Sequence of chain A:
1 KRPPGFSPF

Sequence of chain B:
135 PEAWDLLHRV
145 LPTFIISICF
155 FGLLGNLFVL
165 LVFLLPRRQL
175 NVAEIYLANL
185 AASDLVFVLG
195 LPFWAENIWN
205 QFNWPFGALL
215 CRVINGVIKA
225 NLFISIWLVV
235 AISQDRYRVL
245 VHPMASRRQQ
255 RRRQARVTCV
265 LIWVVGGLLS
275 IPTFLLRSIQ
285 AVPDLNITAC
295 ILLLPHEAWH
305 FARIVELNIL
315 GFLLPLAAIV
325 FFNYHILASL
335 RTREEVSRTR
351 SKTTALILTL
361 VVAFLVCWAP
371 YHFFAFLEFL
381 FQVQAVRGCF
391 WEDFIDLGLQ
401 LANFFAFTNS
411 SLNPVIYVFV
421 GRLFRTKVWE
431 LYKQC

These two protein chains interact to form a complex.

Contacts between the two chains:
Residue F404 in chain B interacts with residue P8 in chain A (closest heavy-atom distance 3.4 Å).
Residue L399 in chain B interacts with residue K1 in chain A (closest heavy-atom distance 4.8 Å).
Residue N403 in chain B is in contact with residue P8 in chain A (closest heavy-atom distance 3.2 Å).
Residue Y371 in chain B interacts with residue F9 in chain A (closest heavy-atom distance 3.4 Å).
Residue W138 in chain B contacts residue R2 in chain A (closest heavy-atom distance 3.4 Å).
Residue H304 in chain B is in contact with residue P4 in chain A (closest heavy-atom distance 3.9 Å).
Residue R281 in chain B interacts with residue F6 in chain A (closest heavy-atom distance 4.5 Å).
Residue K223 in chain B contacts residue F9 in chain A (closest heavy-atom distance 3.4 Å).
Residue L399 in chain B interacts with residue S7 in chain A (closest heavy-atom distance 4.5 Å).
Residue Y371 in chain B interacts with residue S7 in chain A (closest heavy-atom distance 4.2 Å).
Residue L289 in chain B contacts residue R2 in chain A (closest heavy-atom distance 3.5 Å).
Residue I291 in chain B interacts with residue F6 in chain A (closest heavy-atom distance 4.3 Å).
Residue R307 in chain B interacts with residue F9 in chain A (closest heavy-atom distance 2.7 Å).
Residue R281 in chain B contacts residue S7 in chain A (closest heavy-atom distance 3.1 Å).
Residue F407 in chain B contacts residue P8 in chain A (closest heavy-atom distance 4.3 Å).
Residue L311 in chain B interacts with residue F9 in chain A (closest heavy-atom distance 4.2 Å).
Residue Q382 in chain B is in contact with residue P4 in chain A (closest heavy-atom distance 3.9 Å).
Residue A293 in chain B interacts with residue F6 in chain A (closest heavy-atom distance 4.2 Å).
Residue W198 in chain B interacts with residue F6 in chain A (closest heavy-atom distance 3.4 Å).
Residue L296 in chain B is in contact with residue F9 in chain A (closest heavy-atom distance 4.8 Å).
Residue F206 in chain B interacts with residue F6 in chain A (closest heavy-atom distance 2.8 Å).
Residue D396 in chain B interacts with residue R2 in chain A (closest heavy-atom distance 2.8 Å).
Residue I295 in chain B interacts with residue F6 in chain A (closest heavy-atom distance 4.5 Å).
Residue A406 in chain B contacts residue F9 in chain A (closest heavy-atom distance 4.1 Å).
Residue Q382 in chain B interacts with residue K1 in chain A (closest heavy-atom distance 4.7 Å).
Residue E378 in chain B contacts residue P4 in chain A (closest heavy-atom distance 4.3 Å).
Residue L289 in chain B contacts residue F6 in chain A (closest heavy-atom distance 4.2 Å).
Residue I222 in chain B interacts with residue F9 in chain A (closest heavy-atom distance 3.6 Å).
Residue L296 in chain B is in contact with residue G5 in chain A (closest heavy-atom distance 3.8 Å).
Residue E378 in chain B contacts residue K1 in chain A (closest heavy-atom distance 3.1 Å).
Residue F407 in chain B contacts residue F9 in chain A (closest heavy-atom distance 3.1 Å).
Residue V286 in chain B contacts residue P3 in chain A (closest heavy-atom distance 4.0 Å).
Residue D396 in chain B contacts residue K1 in chain A (closest heavy-atom distance 2.7 Å).
Residue I295 in chain B interacts with residue P3 in chain A (closest heavy-atom distance 3.7 Å).
Residue F191 in chain B interacts with residue F9 in chain A (closest heavy-atom distance 3.8 Å).
Residue W368 in chain B is in contact with residue F9 in chain A (closest heavy-atom distance 3.9 Å).
Residue N403 in chain B interacts with residue F9 in chain A (closest heavy-atom distance 3.0 Å).
Residue C294 in chain B interacts with residue F6 in chain A (closest heavy-atom distance 4.5 Å).
Residue I295 in chain B is in contact with residue G5 in chain A (closest heavy-atom distance 3.9 Å).
Residue Q400 in chain B is in contact with residue F6 in chain A (closest heavy-atom distance 4.0 Å).
Residue R281 in chain B is in contact with residue P8 in chain A (closest heavy-atom distance 2.9 Å).
Residue F381 in chain B contacts residue K1 in chain A (closest heavy-atom distance 3.8 Å).
Residue Q400 in chain B interacts with residue S7 in chain A (closest heavy-atom distance 3.3 Å).
Residue W198 in chain B interacts with residue S7 in chain A (closest heavy-atom distance 3.8 Å).
Residue R307 in chain B interacts with residue G5 in chain A (closest heavy-atom distance 4.8 Å).
Residue R281 in chain B contacts residue G5 in chain A (closest heavy-atom distance 2.3 Å).
Residue I395 in chain B contacts residue K1 in chain A (closest heavy-atom distance 4.6 Å).
Residue N219 in chain B is in contact with residue P8 in chain A (closest heavy-atom distance 3.9 Å).
Residue R281 in chain B contacts residue F9 in chain A (closest heavy-atom distance 3.9 Å).
Residue I222 in chain B is in contact with residue P8 in chain A (closest heavy-atom distance 4.1 Å).
Residue W198 in chain B is in contact with residue G5 in chain A (closest heavy-atom distance 4.7 Å).
Residue L296 in chain B is in contact with residue P4 in chain A (closest heavy-atom distance 3.1 Å).
Residue E392 in chain B interacts with residue K1 in chain A (closest heavy-atom distance 2.9 Å).
Residue E378 in chain B interacts with residue P3 in chain A (closest heavy-atom distance 4.4 Å).
Residue L298 in chain B interacts with residue P4 in chain A (closest heavy-atom distance 4.1 Å).
Residue W198 in chain B is in contact with residue P8 in chain A (closest heavy-atom distance 3.7 Å).
Residue I295 in chain B interacts with residue P4 in chain A (closest heavy-atom distance 3.6 Å).
Residue C294 in chain B interacts with residue G5 in chain A (closest heavy-atom distance 3.4 Å).
Residue N403 in chain B contacts residue S7 in chain A (closest heavy-atom distance 3.9 Å).
Residue L226 in chain B is in contact with residue F9 in chain A (closest heavy-atom distance 3.2 Å).